Sequence of chain A:
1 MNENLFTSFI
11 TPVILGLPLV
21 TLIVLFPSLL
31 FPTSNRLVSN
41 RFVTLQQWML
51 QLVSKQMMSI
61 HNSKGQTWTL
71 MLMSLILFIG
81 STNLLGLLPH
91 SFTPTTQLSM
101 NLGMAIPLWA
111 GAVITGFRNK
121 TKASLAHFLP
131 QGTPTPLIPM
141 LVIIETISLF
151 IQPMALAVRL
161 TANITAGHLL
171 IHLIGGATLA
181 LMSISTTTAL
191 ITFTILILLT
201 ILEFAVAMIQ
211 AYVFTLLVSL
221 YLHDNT

Sequence of chain B:
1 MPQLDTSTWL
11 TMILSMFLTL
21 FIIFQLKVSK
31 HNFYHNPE

This data describes a binding interaction between two proteins.

Contacts between the two chains:
Residue L50 in chain A is in contact with residue V28 in chain B (closest heavy-atom distance 4.3 Å).
Residue M100 in chain A contacts residue I13 in chain B (closest heavy-atom distance 3.8 Å).
Residue S74 in chain A is in contact with residue Q25 in chain B (closest heavy-atom distance 2.9 Å).
Residue F78 in chain A contacts residue T19 in chain B (closest heavy-atom distance 3.5 Å).
Residue F78 in chain A is in contact with residue F24 in chain B (closest heavy-atom distance 3.4 Å).
Residue I10 in chain A is in contact with residue P2 in chain B (closest heavy-atom distance 3.3 Å).
Residue G103 in chain A contacts residue I13 in chain B (closest heavy-atom distance 4.4 Å).
Residue L70 in chain A contacts residue S29 in chain B (closest heavy-atom distance 4.2 Å).
Residue Q47 in chain A is in contact with residue F33 in chain B (closest heavy-atom distance 2.9 Å).
Residue L37 in chain A is in contact with residue Y34 in chain B (closest heavy-atom distance 3.8 Å).
Residue L25 in chain A is in contact with residue T19 in chain B (closest heavy-atom distance 3.5 Å).
Residue F78 in chain A interacts with residue L20 in chain B (closest heavy-atom distance 3.6 Å).
Residue T33 in chain A is in contact with residue K30 in chain B (closest heavy-atom distance 3.0 Å).
Residue P27 in chain A is in contact with residue F24 in chain B (closest heavy-atom distance 3.9 Å).
Residue G103 in chain A interacts with residue M16 in chain B (closest heavy-atom distance 2.7 Å).
Residue L98 in chain A is in contact with residue W9 in chain B (closest heavy-atom distance 4.2 Å).
Residue M71 in chain A interacts with residue F21 in chain B (closest heavy-atom distance 4.1 Å).
Residue S28 in chain A is in contact with residue F24 in chain B (closest heavy-atom distance 3.5 Å).
Residue P32 in chain A interacts with residue H31 in chain B (closest heavy-atom distance 4.3 Å).
Residue S74 in chain A interacts with residue L20 in chain B (closest heavy-atom distance 4.3 Å).
Residue T21 in chain A interacts with residue S15 in chain B (closest heavy-atom distance 2.6 Å).
Residue M100 in chain A interacts with residue M12 in chain B (closest heavy-atom distance 4.4 Å).
Residue L50 in chain A interacts with residue F33 in chain B (closest heavy-atom distance 3.8 Å).
Residue S74 in chain A is in contact with residue F24 in chain B (closest heavy-atom distance 4.3 Å).
Residue M104 in chain A interacts with residue L20 in chain B (closest heavy-atom distance 4.3 Å).
Residue V24 in chain A is in contact with residue T19 in chain B (closest heavy-atom distance 3.9 Å).
Residue S28 in chain A interacts with residue I23 in chain B (closest heavy-atom distance 2.9 Å).
Residue V24 in chain A contacts residue S15 in chain B (closest heavy-atom distance 3.8 Å).
Residue L98 in chain A is in contact with residue Q3 in chain B (closest heavy-atom distance 3.0 Å).
Residue L50 in chain A contacts residue H31 in chain B (closest heavy-atom distance 3.6 Å).
Residue L25 in chain A interacts with residue L18 in chain B (closest heavy-atom distance 4.1 Å).
Residue Q97 in chain A contacts residue Q3 in chain B (closest heavy-atom distance 2.8 Å).
Residue L70 in chain A is in contact with residue V28 in chain B (closest heavy-atom distance 3.3 Å).
Residue M100 in chain A contacts residue M16 in chain B (closest heavy-atom distance 4.3 Å).
Residue S28 in chain A contacts residue K27 in chain B (closest heavy-atom distance 3.0 Å).
Residue S99 in chain A contacts residue M12 in chain B (closest heavy-atom distance 2.8 Å).
Residue F6 in chain A is in contact with residue M1 in chain B (closest heavy-atom distance 3.3 Å).
Residue L75 in chain A is in contact with residue L20 in chain B (closest heavy-atom distance 3.5 Å).
Residue S81 in chain A contacts residue F24 in chain B (closest heavy-atom distance 4.1 Å).
Residue E3 in chain A contacts residue P2 in chain B (closest heavy-atom distance 2.9 Å).
Residue Q51 in chain A is in contact with residue F33 in chain B (closest heavy-atom distance 4.1 Å).
Residue T96 in chain A is in contact with residue Q3 in chain B (closest heavy-atom distance 3.1 Å).
Residue L25 in chain A contacts residue I23 in chain B (closest heavy-atom distance 4.3 Å).
Residue L77 in chain A interacts with residue V28 in chain B (closest heavy-atom distance 4.0 Å).
Residue F31 in chain A is in contact with residue K27 in chain B (closest heavy-atom distance 2.3 Å).
Residue T33 in chain A is in contact with residue H31 in chain B (closest heavy-atom distance 4.3 Å).
Residue M104 in chain A interacts with residue M16 in chain B (closest heavy-atom distance 3.8 Å).
Residue Q97 in chain A is in contact with residue M12 in chain B (closest heavy-atom distance 4.3 Å).
Residue S34 in chain A interacts with residue K30 in chain B (closest heavy-atom distance 3.9 Å).
Residue G103 in chain A contacts residue F17 in chain B (closest heavy-atom distance 4.1 Å).
Residue P32 in chain A contacts residue K27 in chain B (closest heavy-atom distance 4.0 Å).
Residue S74 in chain A contacts residue V28 in chain B (closest heavy-atom distance 4.3 Å).
Residue L70 in chain A is in contact with residue Q25 in chain B (closest heavy-atom distance 3.2 Å).
Residue S99 in chain A interacts with residue W9 in chain B (closest heavy-atom distance 3.6 Å).
Residue S99 in chain A contacts residue I13 in chain B (closest heavy-atom distance 3.0 Å).
Residue V20 in chain A contacts residue M12 in chain B (closest heavy-atom distance 3.1 Å).
Residue M71 in chain A contacts residue Q25 in chain B (closest heavy-atom distance 2.6 Å).
Residue T11 in chain A is in contact with residue T8 in chain B (closest heavy-atom distance 3.2 Å).
Residue V24 in chain A contacts residue M12 in chain B (closest heavy-atom distance 4.2 Å).
Residue F31 in chain A interacts with residue F24 in chain B (closest heavy-atom distance 3.8 Å).